The following describes two proteins that form a bound complex.

Sequence of protein 2:
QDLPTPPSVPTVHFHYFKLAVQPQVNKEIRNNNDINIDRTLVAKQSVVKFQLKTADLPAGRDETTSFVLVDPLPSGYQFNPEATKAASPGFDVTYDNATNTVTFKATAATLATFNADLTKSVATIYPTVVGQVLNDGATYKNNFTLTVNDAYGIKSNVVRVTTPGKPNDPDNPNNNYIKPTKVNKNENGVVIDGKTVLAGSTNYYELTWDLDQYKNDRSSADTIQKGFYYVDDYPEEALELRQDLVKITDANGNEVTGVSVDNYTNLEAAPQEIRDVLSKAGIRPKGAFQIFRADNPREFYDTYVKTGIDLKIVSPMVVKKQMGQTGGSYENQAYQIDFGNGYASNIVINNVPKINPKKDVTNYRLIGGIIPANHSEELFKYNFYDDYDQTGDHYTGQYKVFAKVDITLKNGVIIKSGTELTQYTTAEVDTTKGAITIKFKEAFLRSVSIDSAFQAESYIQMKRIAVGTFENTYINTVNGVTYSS

Sequence of protein 1:
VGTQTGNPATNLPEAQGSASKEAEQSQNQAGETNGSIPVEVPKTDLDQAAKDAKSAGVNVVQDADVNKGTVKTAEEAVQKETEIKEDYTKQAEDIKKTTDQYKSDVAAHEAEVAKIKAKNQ

Contacts between the two chains:
Residue G60 in protein 2 contacts residue E40 in protein 1 (closest heavy-atom distance 2.8 Å).
Residue Y152 in protein 2 interacts with residue N34 in protein 1 (closest heavy-atom distance 3.3 Å).
Residue A20 in protein 2 interacts with residue V71 in protein 1 (closest heavy-atom distance 3.1 Å).
Residue F14 in protein 2 contacts residue Q91 in protein 1 (closest heavy-atom distance 3.1 Å).
Residue V9 in protein 2 contacts residue G57 in protein 1 (closest heavy-atom distance 3.3 Å).
Residue S156 in protein 2 contacts residue A30 in protein 1 (closest heavy-atom distance 3.4 Å).
Residue K179 in protein 2 is in contact with residue G6 in protein 1 (closest heavy-atom distance 2.9 Å).
Residue P4 in protein 2 contacts residue H109 in protein 1 (closest heavy-atom distance 3.1 Å).
Residue K44 in protein 2 interacts with residue N11 in protein 1 (closest heavy-atom distance 2.9 Å).
Residue T139 in protein 2 contacts residue Q16 in protein 1 (closest heavy-atom distance 2.8 Å).
Residue Y16 in protein 2 is in contact with residue D47 in protein 1 (closest heavy-atom distance 2.3 Å).
Residue G342 in protein 2 interacts with residue N11 in protein 1 (closest heavy-atom distance 2.9 Å).
Residue A281 in protein 2 is in contact with residue T10 in protein 1 (closest heavy-atom distance 2.6 Å).
Residue Y16 in protein 2 interacts with residue V66 in protein 1 (closest heavy-atom distance 2.9 Å).
Residue A20 in protein 2 contacts residue G69 in protein 1 (closest heavy-atom distance 3.2 Å).
Residue G153 in protein 2 contacts residue T33 in protein 1 (closest heavy-atom distance 3.2 Å).
Residue Y343 in protein 2 interacts with residue P8 in protein 1 (closest heavy-atom distance 3.2 Å).
Residue H13 in protein 2 contacts residue D63 in protein 1 (closest heavy-atom distance 2.9 Å).
Residue P10 in protein 2 contacts residue N59 in protein 1 (closest heavy-atom distance 2.9 Å).
Residue K155 in protein 2 contacts residue E32 in protein 1 (closest heavy-atom distance 3.1 Å).
Residue K155 in protein 2 is in contact with residue G31 in protein 1 (closest heavy-atom distance 2.8 Å).
Residue L19 in protein 2 contacts residue V39 in protein 1 (closest heavy-atom distance 3.0 Å).
Residue G165 in protein 2 is in contact with residue N7 in protein 1 (closest heavy-atom distance 3.0 Å).
Residue I178 in protein 2 interacts with residue N7 in protein 1 (closest heavy-atom distance 2.8 Å).
Residue K18 in protein 2 contacts residue D65 in protein 1 (closest heavy-atom distance 3.0 Å).
Residue K18 in protein 2 interacts with residue K68 in protein 1 (closest heavy-atom distance 2.8 Å).
Residue G153 in protein 2 interacts with residue N34 in protein 1 (closest heavy-atom distance 2.8 Å).
Residue F17 in protein 2 contacts residue V66 in protein 1 (closest heavy-atom distance 3.2 Å).
Residue K18 in protein 2 is in contact with residue V66 in protein 1 (closest heavy-atom distance 2.8 Å).
Residue H15 in protein 2 contacts residue Q91 in protein 1 (closest heavy-atom distance 3.0 Å).
Residue Q1 in protein 2 contacts residue N120 in protein 1 (closest heavy-atom distance 3.0 Å).
Residue N135 in protein 2 contacts residue E14 in protein 1 (closest heavy-atom distance 3.1 Å).
Residue A20 in protein 2 is in contact with residue I37 in protein 1 (closest heavy-atom distance 3.3 Å).
Residue K155 in protein 2 contacts residue Q29 in protein 1 (closest heavy-atom distance 3.2 Å).
Residue S75 in protein 2 contacts residue Q16 in protein 1 (closest heavy-atom distance 3.1 Å).
Residue A20 in protein 2 contacts residue T70 in protein 1 (closest heavy-atom distance 3.2 Å).
Residue Y177 in protein 2 interacts with residue T5 in protein 1 (closest heavy-atom distance 3.4 Å).
Residue F17 in protein 2 is in contact with residue D87 in protein 1 (closest heavy-atom distance 3.2 Å).
Residue N143 in protein 2 interacts with residue S26 in protein 1 (closest heavy-atom distance 2.7 Å).
Residue Q1 in protein 2 is in contact with residue I116 in protein 1 (closest heavy-atom distance 3.3 Å).
Residue G342 in protein 2 is in contact with residue T10 in protein 1 (closest heavy-atom distance 2.9 Å).
Residue A59 in protein 2 contacts residue E81 in protein 1 (closest heavy-atom distance 2.7 Å).
Residue V12 in protein 2 is in contact with residue V61 in protein 1 (closest heavy-atom distance 2.8 Å).
Residue I178 in protein 2 contacts residue P8 in protein 1 (closest heavy-atom distance 3.2 Å).
Residue K44 in protein 2 interacts with residue L12 in protein 1 (closest heavy-atom distance 3.1 Å).
Residue F14 in protein 2 contacts residue V61 in protein 1 (closest heavy-atom distance 3.1 Å).
Residue H13 in protein 2 interacts with residue V61 in protein 1 (closest heavy-atom distance 3.1 Å).
Residue S75 in protein 2 contacts residue G17 in protein 1 (closest heavy-atom distance 3.1 Å).
Residue V21 in protein 2 contacts residue V71 in protein 1 (closest heavy-atom distance 3.3 Å).
Residue G60 in protein 2 interacts with residue V39 in protein 1 (closest heavy-atom distance 3.2 Å).
Residue V21 in protein 2 interacts with residue I37 in protein 1 (closest heavy-atom distance 2.8 Å).
Residue Q22 in protein 2 contacts residue K72 in protein 1 (closest heavy-atom distance 3.0 Å).
Residue G342 in protein 2 contacts residue A9 in protein 1 (closest heavy-atom distance 3.3 Å).
Residue Q22 in protein 2 is in contact with residue G35 in protein 1 (closest heavy-atom distance 2.9 Å).
Residue Q22 in protein 2 contacts residue V71 in protein 1 (closest heavy-atom distance 2.9 Å).
Residue V12 in protein 2 contacts residue N59 in protein 1 (closest heavy-atom distance 2.9 Å).
Residue F17 in protein 2 is in contact with residue Y88 in protein 1 (closest heavy-atom distance 2.9 Å).
Residue F14 in protein 2 is in contact with residue D63 in protein 1 (closest heavy-atom distance 2.9 Å).
Residue A344 in protein 2 interacts with residue P8 in protein 1 (closest heavy-atom distance 3.0 Å).
Residue T11 in protein 2 is in contact with residue N59 in protein 1 (closest heavy-atom distance 2.8 Å).